These two protein chains interact to form a complex.

Sequence of the second protein:
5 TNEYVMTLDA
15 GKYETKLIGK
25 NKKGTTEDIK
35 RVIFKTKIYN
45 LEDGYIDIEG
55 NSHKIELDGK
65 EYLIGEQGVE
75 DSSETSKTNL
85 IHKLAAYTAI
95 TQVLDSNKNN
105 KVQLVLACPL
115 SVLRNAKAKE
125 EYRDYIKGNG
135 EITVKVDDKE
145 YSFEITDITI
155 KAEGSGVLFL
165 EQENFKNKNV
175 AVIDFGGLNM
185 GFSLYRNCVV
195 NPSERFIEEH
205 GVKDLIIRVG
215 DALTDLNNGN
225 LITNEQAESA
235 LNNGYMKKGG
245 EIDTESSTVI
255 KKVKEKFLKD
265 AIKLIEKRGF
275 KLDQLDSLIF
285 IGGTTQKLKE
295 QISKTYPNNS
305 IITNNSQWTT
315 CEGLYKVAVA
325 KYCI

Interface contacts:
Residue V323 in the first protein is in contact with residue Y49 in the second protein (closest heavy-atom distance 0.9 Å).
Residue A324 in the first protein interacts with residue E46 in the second protein (closest heavy-atom distance 0.7 Å).
Residue K170 in the first protein is in contact with residue T79 in the second protein (closest heavy-atom distance 2.9 Å).
Residue A324 in the first protein interacts with residue Y49 in the second protein (closest heavy-atom distance 1.4 Å).
Residue V323 in the first protein interacts with residue I50 in the second protein (closest heavy-atom distance 1.0 Å).
Residue K325 in the first protein is in contact with residue D47 in the second protein (closest heavy-atom distance 1.7 Å).
Residue L276 in the first protein interacts with residue L225 in the second protein (closest heavy-atom distance 1.1 Å).
Residue P301 in the first protein is in contact with residue L225 in the second protein (closest heavy-atom distance 2.8 Å).
Residue P301 in the first protein contacts residue I226 in the second protein (closest heavy-atom distance 0.4 Å).
Residue Y300 in the first protein is in contact with residue L225 in the second protein (closest heavy-atom distance 2.2 Å).
Residue P301 in the first protein is in contact with residue N228 in the second protein (closest heavy-atom distance 1.5 Å).
Residue A322 in the first protein is in contact with residue D47 in the second protein (closest heavy-atom distance 1.2 Å).
Residue K325 in the first protein is in contact with residue E46 in the second protein (closest heavy-atom distance 2.2 Å).
Residue K320 in the first protein contacts residue I50 in the second protein (closest heavy-atom distance 2.4 Å).
Residue Y326 in the first protein is in contact with residue D47 in the second protein (closest heavy-atom distance 0.4 Å).
Residue F274 in the first protein is in contact with residue T218 in the second protein (closest heavy-atom distance 3.0 Å).
Residue K325 in the first protein interacts with residue Y49 in the second protein (closest heavy-atom distance 3.0 Å).
Residue P301 in the first protein is in contact with residue E229 in the second protein (closest heavy-atom distance 2.3 Å).
Residue Q278 in the first protein interacts with residue L217 in the second protein (closest heavy-atom distance 2.6 Å).
Residue D277 in the first protein is in contact with residue N221 in the second protein (closest heavy-atom distance 3.0 Å).
Residue P301 in the first protein is in contact with residue T227 in the second protein (closest heavy-atom distance 0.8 Å).
Residue C327 in the first protein is in contact with residue D47 in the second protein (closest heavy-atom distance 1.6 Å).
Residue V323 in the first protein is in contact with residue G48 in the second protein (closest heavy-atom distance 2.6 Å).
Residue Y300 in the first protein interacts with residue T227 in the second protein (closest heavy-atom distance 0.5 Å).
Residue K275 in the first protein is in contact with residue D219 in the second protein (closest heavy-atom distance 1.5 Å).
Residue E7 in the first protein is in contact with residue D47 in the second protein (closest heavy-atom distance 2.0 Å).
Residue K170 in the first protein contacts residue K41 in the second protein (closest heavy-atom distance 0.6 Å).
Residue L276 in the first protein is in contact with residue N224 in the second protein (closest heavy-atom distance 1.6 Å).
Residue K170 in the first protein contacts residue E78 in the second protein (closest heavy-atom distance 2.9 Å).
Residue L276 in the first protein is in contact with residue D219 in the second protein (closest heavy-atom distance 2.3 Å).
Residue D277 in the first protein is in contact with residue L225 in the second protein (closest heavy-atom distance 2.5 Å).
Residue I328 in the first protein interacts with residue D47 in the second protein (closest heavy-atom distance 2.9 Å).
Residue V323 in the first protein contacts residue E46 in the second protein (closest heavy-atom distance 2.6 Å).
Residue N302 in the first protein is in contact with residue I226 in the second protein (closest heavy-atom distance 0.7 Å).
Residue Q278 in the first protein is in contact with residue N224 in the second protein (closest heavy-atom distance 2.7 Å).
Residue N168 in the first protein contacts residue Q71 in the second protein (closest heavy-atom distance 1.7 Å).
Residue D277 in the first protein interacts with residue N224 in the second protein (closest heavy-atom distance 0.5 Å).
Residue A322 in the first protein contacts residue Y49 in the second protein (closest heavy-atom distance 2.6 Å).
Residue N303 in the first protein contacts residue I226 in the second protein (closest heavy-atom distance 0.9 Å).
Residue Q278 in the first protein interacts with residue D219 in the second protein (closest heavy-atom distance 2.5 Å).
Residue A324 in the first protein interacts with residue G48 in the second protein (closest heavy-atom distance 1.8 Å).
Residue F163 in the first protein is in contact with residue S76 in the second protein (closest heavy-atom distance 2.8 Å).
Residue A322 in the first protein is in contact with residue G48 in the second protein (closest heavy-atom distance 1.3 Å).
Residue V321 in the first protein is in contact with residue G48 in the second protein (closest heavy-atom distance 0.1 Å).
Residue D277 in the first protein contacts residue S233 in the second protein (closest heavy-atom distance 1.9 Å).
Residue A324 in the first protein is in contact with residue D47 in the second protein (closest heavy-atom distance 0.9 Å).
Residue K325 in the first protein is in contact with residue G48 in the second protein (closest heavy-atom distance 0.7 Å).
Residue Q278 in the first protein is in contact with residue T218 in the second protein (closest heavy-atom distance 1.7 Å).
Residue D277 in the first protein is in contact with residue G223 in the second protein (closest heavy-atom distance 2.3 Å).
Residue D277 in the first protein interacts with residue T218 in the second protein (closest heavy-atom distance 3.1 Å).
Residue K275 in the first protein interacts with residue N224 in the second protein (closest heavy-atom distance 2.0 Å).
Residue V321 in the first protein interacts with residue Y49 in the second protein (closest heavy-atom distance 2.1 Å).
Residue Y326 in the first protein contacts residue G48 in the second protein (closest heavy-atom distance 2.5 Å).
Residue K275 in the first protein contacts residue T218 in the second protein (closest heavy-atom distance 1.1 Å).
Residue N171 in the first protein interacts with residue K39 in the second protein (closest heavy-atom distance 1.4 Å).
Residue D277 in the first protein interacts with residue D219 in the second protein (closest heavy-atom distance 1.1 Å).
Residue V323 in the first protein is in contact with residue D47 in the second protein (closest heavy-atom distance 2.0 Å).
Residue D280 in the first protein is in contact with residue I226 in the second protein (closest heavy-atom distance 2.9 Å).
Residue C192 in the first protein contacts residue T79 in the second protein (closest heavy-atom distance 1.1 Å).
Residue K320 in the first protein contacts residue Y49 in the second protein (closest heavy-atom distance 1.2 Å).

Sequence of the first protein:
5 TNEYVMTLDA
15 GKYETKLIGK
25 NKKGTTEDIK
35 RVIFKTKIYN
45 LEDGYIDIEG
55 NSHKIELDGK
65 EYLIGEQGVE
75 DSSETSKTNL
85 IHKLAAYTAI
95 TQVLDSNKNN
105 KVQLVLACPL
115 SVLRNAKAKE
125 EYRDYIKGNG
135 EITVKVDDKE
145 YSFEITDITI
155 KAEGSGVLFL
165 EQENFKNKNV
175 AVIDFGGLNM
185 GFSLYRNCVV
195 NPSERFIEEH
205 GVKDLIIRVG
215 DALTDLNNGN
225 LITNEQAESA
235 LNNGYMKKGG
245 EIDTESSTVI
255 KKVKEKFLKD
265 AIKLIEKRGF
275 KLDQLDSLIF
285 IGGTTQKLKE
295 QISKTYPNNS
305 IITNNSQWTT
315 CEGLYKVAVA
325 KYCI